The following describes two proteins that form a bound complex.

Sequence of the first protein:
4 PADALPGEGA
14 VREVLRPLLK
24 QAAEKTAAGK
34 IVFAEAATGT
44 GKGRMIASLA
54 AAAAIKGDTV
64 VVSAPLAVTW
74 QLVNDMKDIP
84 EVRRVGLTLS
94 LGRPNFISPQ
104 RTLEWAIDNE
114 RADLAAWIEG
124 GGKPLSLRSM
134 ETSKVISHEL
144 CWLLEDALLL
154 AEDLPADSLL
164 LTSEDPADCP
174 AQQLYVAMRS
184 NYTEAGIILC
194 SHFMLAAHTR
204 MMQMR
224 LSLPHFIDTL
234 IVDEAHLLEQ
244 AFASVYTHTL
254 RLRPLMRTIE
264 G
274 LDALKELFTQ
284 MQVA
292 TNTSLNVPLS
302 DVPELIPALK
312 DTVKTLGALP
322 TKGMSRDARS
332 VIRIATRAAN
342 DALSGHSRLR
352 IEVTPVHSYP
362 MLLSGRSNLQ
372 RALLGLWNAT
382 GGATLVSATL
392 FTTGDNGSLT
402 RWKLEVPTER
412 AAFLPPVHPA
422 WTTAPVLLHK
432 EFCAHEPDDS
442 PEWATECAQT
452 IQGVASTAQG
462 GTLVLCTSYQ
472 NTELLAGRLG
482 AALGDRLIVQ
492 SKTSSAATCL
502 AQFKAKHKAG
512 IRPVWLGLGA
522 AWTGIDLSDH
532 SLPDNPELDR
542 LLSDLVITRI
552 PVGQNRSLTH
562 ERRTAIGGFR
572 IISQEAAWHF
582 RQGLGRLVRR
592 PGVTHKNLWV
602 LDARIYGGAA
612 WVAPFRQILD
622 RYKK

Sequence of the second protein:
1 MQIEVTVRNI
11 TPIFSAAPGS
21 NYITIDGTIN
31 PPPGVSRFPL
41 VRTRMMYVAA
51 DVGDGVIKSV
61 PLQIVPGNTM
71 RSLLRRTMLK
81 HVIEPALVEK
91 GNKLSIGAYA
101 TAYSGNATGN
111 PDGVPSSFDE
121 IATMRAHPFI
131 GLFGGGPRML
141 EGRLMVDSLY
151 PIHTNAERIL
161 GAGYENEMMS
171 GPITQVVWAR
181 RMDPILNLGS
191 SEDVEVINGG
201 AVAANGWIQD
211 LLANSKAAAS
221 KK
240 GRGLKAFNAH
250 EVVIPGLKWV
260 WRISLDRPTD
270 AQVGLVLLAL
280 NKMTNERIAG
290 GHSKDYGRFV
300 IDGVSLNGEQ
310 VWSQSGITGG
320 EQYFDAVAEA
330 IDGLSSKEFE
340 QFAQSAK

Interface contacts:
Residue R349 in the first protein contacts residue D54 in the second protein (closest heavy-atom distance 3.1 Å).
Residue R563 in the first protein contacts residue G55 in the second protein (closest heavy-atom distance 4.2 Å).
Residue A566 in the first protein interacts with residue K58 in the second protein (closest heavy-atom distance 4.4 Å).
Residue R563 in the first protein contacts residue D54 in the second protein (closest heavy-atom distance 2.9 Å).
Residue R563 in the first protein interacts with residue V56 in the second protein (closest heavy-atom distance 4.0 Å).
Residue A566 in the first protein is in contact with residue V56 in the second protein (closest heavy-atom distance 3.5 Å).
Residue R349 in the first protein interacts with residue G53 in the second protein (closest heavy-atom distance 3.4 Å).
Residue I567 in the first protein is in contact with residue V56 in the second protein (closest heavy-atom distance 3.8 Å).
Residue N369 in the first protein contacts residue D54 in the second protein (closest heavy-atom distance 2.6 Å).